Sequence of protein 2:
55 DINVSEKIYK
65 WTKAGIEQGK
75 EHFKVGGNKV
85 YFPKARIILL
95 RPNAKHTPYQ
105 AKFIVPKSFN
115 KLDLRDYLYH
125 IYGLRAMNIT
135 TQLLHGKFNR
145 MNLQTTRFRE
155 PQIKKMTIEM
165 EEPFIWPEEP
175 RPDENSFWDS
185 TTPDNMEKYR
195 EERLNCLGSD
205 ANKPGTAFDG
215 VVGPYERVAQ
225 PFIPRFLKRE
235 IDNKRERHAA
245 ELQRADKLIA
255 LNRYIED

Sequence of protein 1:
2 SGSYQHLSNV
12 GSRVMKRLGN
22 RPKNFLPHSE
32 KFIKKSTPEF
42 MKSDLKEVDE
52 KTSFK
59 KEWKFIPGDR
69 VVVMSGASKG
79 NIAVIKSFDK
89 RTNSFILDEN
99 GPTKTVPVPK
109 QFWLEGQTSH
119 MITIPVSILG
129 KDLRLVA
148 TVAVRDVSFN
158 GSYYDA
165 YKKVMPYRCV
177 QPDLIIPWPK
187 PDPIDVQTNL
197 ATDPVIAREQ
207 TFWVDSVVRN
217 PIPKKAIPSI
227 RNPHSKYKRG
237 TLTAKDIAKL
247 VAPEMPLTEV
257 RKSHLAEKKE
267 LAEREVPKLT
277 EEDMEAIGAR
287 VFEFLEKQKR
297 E

Interface contacts:
Residue V15 in protein 1 is in contact with residue T150 in protein 2 (closest heavy-atom distance 4.4 Å).
Residue T38 in protein 1 interacts with residue Y193 in protein 2 (closest heavy-atom distance 3.4 Å).
Residue F41 in protein 1 interacts with residue V216 in protein 2 (closest heavy-atom distance 4.3 Å).
Residue P219 in protein 1 contacts residue Y85 in protein 2 (closest heavy-atom distance 3.9 Å).
Residue Q6 in protein 1 contacts residue P155 in protein 2 (closest heavy-atom distance 4.6 Å).
Residue V11 in protein 1 contacts residue F152 in protein 2 (closest heavy-atom distance 3.8 Å).
Residue V15 in protein 1 contacts residue M145 in protein 2 (closest heavy-atom distance 4.7 Å).
Residue S225 in protein 1 is in contact with residue V84 in protein 2 (closest heavy-atom distance 3.8 Å).
Residue P39 in protein 1 contacts residue V216 in protein 2 (closest heavy-atom distance 3.6 Å).
Residue Q109 in protein 1 is in contact with residue T186 in protein 2 (closest heavy-atom distance 4.4 Å).
Residue P107 in protein 1 interacts with residue F212 in protein 2 (closest heavy-atom distance 3.8 Å).
Residue L19 in protein 1 is in contact with residue M145 in protein 2 (closest heavy-atom distance 3.5 Å).
Residue H118 in protein 1 contacts residue V215 in protein 2 (closest heavy-atom distance 3.6 Å).
Residue Q6 in protein 1 interacts with residue F152 in protein 2 (closest heavy-atom distance 4.1 Å).
Residue Y5 in protein 1 interacts with residue I108 in protein 2 (closest heavy-atom distance 4.5 Å).
Residue Q109 in protein 1 contacts residue D183 in protein 2 (closest heavy-atom distance 3.0 Å).
Residue S37 in protein 1 interacts with residue R194 in protein 2 (closest heavy-atom distance 3.5 Å).
Residue L8 in protein 1 contacts residue I92 in protein 2 (closest heavy-atom distance 4.3 Å).
Residue M42 in protein 1 interacts with residue M190 in protein 2 (closest heavy-atom distance 4.3 Å).
Residue P105 in protein 1 contacts residue V215 in protein 2 (closest heavy-atom distance 3.9 Å).
Residue S9 in protein 1 is in contact with residue P155 in protein 2 (closest heavy-atom distance 3.3 Å).
Residue P107 in protein 1 is in contact with residue V215 in protein 2 (closest heavy-atom distance 3.9 Å).
Residue S4 in protein 1 contacts residue E154 in protein 2 (closest heavy-atom distance 3.1 Å).
Residue Y5 in protein 1 contacts residue I157 in protein 2 (closest heavy-atom distance 3.4 Å).
Residue A222 in protein 1 contacts residue F86 in protein 2 (closest heavy-atom distance 4.6 Å).
Residue F110 in protein 1 interacts with residue T186 in protein 2 (closest heavy-atom distance 3.7 Å).
Residue L19 in protein 1 contacts residue T149 in protein 2 (closest heavy-atom distance 4.4 Å).
Residue P105 in protein 1 contacts residue V216 in protein 2 (closest heavy-atom distance 4.4 Å).
Residue E40 in protein 1 contacts residue V216 in protein 2 (closest heavy-atom distance 3.9 Å).
Residue V106 in protein 1 contacts residue V215 in protein 2 (closest heavy-atom distance 4.5 Å).
Residue P105 in protein 1 is in contact with residue Y219 in protein 2 (closest heavy-atom distance 3.4 Å).
Residue V15 in protein 1 contacts residue F152 in protein 2 (closest heavy-atom distance 4.3 Å).
Residue K221 in protein 1 interacts with residue Y85 in protein 2 (closest heavy-atom distance 3.8 Å).
Residue Y5 in protein 1 interacts with residue K159 in protein 2 (closest heavy-atom distance 3.4 Å).
Residue S37 in protein 1 contacts residue Y193 in protein 2 (closest heavy-atom distance 4.5 Å).
Residue S37 in protein 1 contacts residue R197 in protein 2 (closest heavy-atom distance 3.7 Å).
Residue Y5 in protein 1 contacts residue P155 in protein 2 (closest heavy-atom distance 3.3 Å).
Residue S37 in protein 1 interacts with residue L198 in protein 2 (closest heavy-atom distance 4.0 Å).
Residue L8 in protein 1 interacts with residue I108 in protein 2 (closest heavy-atom distance 3.9 Å).
Residue S225 in protein 1 is in contact with residue Y85 in protein 2 (closest heavy-atom distance 3.0 Å).
Residue M16 in protein 1 interacts with residue F152 in protein 2 (closest heavy-atom distance 4.6 Å).
Residue A222 in protein 1 contacts residue Y85 in protein 2 (closest heavy-atom distance 3.4 Å).
Residue S225 in protein 1 contacts residue F86 in protein 2 (closest heavy-atom distance 3.5 Å).
Residue K221 in protein 1 contacts residue K83 in protein 2 (closest heavy-atom distance 3.4 Å).
Residue P39 in protein 1 is in contact with residue M190 in protein 2 (closest heavy-atom distance 3.6 Å).
Residue K36 in protein 1 interacts with residue R197 in protein 2 (closest heavy-atom distance 2.9 Å).
Residue F33 in protein 1 is in contact with residue L198 in protein 2 (closest heavy-atom distance 4.3 Å).
Residue V11 in protein 1 contacts residue R153 in protein 2 (closest heavy-atom distance 3.1 Å).
Residue M16 in protein 1 is in contact with residue M145 in protein 2 (closest heavy-atom distance 4.7 Å).
Residue Q6 in protein 1 is in contact with residue E154 in protein 2 (closest heavy-atom distance 3.5 Å).
Residue G12 in protein 1 is in contact with residue F152 in protein 2 (closest heavy-atom distance 4.1 Å).
Residue I226 in protein 1 contacts residue F86 in protein 2 (closest heavy-atom distance 3.7 Å).
Residue P39 in protein 1 contacts residue Y193 in protein 2 (closest heavy-atom distance 3.4 Å).
Residue Y5 in protein 1 contacts residue L138 in protein 2 (closest heavy-atom distance 4.3 Å).
Residue V15 in protein 1 interacts with residue T149 in protein 2 (closest heavy-atom distance 3.5 Å).
Residue Q6 in protein 1 interacts with residue N143 in protein 2 (closest heavy-atom distance 3.9 Å).
Residue V11 in protein 1 is in contact with residue P155 in protein 2 (closest heavy-atom distance 4.6 Å).
Residue K36 in protein 1 interacts with residue L198 in protein 2 (closest heavy-atom distance 4.3 Å).
Residue Q109 in protein 1 interacts with residue T185 in protein 2 (closest heavy-atom distance 3.1 Å).
Residue L8 in protein 1 contacts residue I157 in protein 2 (closest heavy-atom distance 3.6 Å).

The following describes two proteins that form a bound complex.